The following describes two proteins that form a bound complex.

Sequence of chain B:
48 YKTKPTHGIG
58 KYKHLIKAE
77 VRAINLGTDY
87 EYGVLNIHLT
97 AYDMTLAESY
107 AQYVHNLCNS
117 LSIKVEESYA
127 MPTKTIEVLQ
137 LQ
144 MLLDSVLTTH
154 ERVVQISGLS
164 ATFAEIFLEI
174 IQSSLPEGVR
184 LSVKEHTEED

Contacts between the two chains:
Residue L62 in chain B interacts with residue L120 in chain A (closest heavy-atom distance 3.8 Å).
Residue T53 in chain B is in contact with residue K101 in chain A (closest heavy-atom distance 3.9 Å).
Residue Y48 in chain B is in contact with residue K101 in chain A (closest heavy-atom distance 3.7 Å).
Residue I56 in chain B interacts with residue K101 in chain A (closest heavy-atom distance 3.6 Å).
Residue K64 in chain B interacts with residue R119 in chain A (closest heavy-atom distance 4.0 Å).
Residue L62 in chain B contacts residue A124 in chain A (closest heavy-atom distance 3.8 Å).
Residue G57 in chain B is in contact with residue K128 in chain A (closest heavy-atom distance 5.0 Å).
Residue I56 in chain B contacts residue Y127 in chain A (closest heavy-atom distance 3.6 Å).
Residue I63 in chain B contacts residue L120 in chain A (closest heavy-atom distance 4.1 Å).
Residue A65 in chain B contacts residue R119 in chain A (closest heavy-atom distance 3.9 Å).
Residue I63 in chain B interacts with residue L116 in chain A (closest heavy-atom distance 3.6 Å).
Residue Y59 in chain B contacts residue L116 in chain A (closest heavy-atom distance 3.7 Å).
Residue I56 in chain B interacts with residue K128 in chain A (closest heavy-atom distance 5.0 Å).
Residue Y59 in chain B contacts residue L126 in chain A (closest heavy-atom distance 3.3 Å).
Residue L62 in chain B interacts with residue P121 in chain A (closest heavy-atom distance 3.5 Å).
Residue G57 in chain B contacts residue Y127 in chain A (closest heavy-atom distance 3.5 Å).
Residue Y59 in chain B contacts residue L120 in chain A (closest heavy-atom distance 4.4 Å).
Residue I63 in chain B is in contact with residue R119 in chain A (closest heavy-atom distance 3.7 Å).
Residue Y59 in chain B is in contact with residue K128 in chain A (closest heavy-atom distance 3.5 Å).
Residue I56 in chain B interacts with residue L126 in chain A (closest heavy-atom distance 3.2 Å).
Residue G57 in chain B is in contact with residue L126 in chain A (closest heavy-atom distance 3.6 Å).
Residue K58 in chain B interacts with residue L126 in chain A (closest heavy-atom distance 4.8 Å).

Sequence of chain A:
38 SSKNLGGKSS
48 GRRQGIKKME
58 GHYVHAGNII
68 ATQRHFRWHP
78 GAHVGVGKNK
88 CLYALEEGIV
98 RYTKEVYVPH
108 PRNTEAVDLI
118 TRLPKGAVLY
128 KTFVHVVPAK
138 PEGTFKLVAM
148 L